Sequence of chain A:
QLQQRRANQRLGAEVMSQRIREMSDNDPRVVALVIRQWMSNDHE

These two protein chains interact to form a complex.

Sequence of chain B:
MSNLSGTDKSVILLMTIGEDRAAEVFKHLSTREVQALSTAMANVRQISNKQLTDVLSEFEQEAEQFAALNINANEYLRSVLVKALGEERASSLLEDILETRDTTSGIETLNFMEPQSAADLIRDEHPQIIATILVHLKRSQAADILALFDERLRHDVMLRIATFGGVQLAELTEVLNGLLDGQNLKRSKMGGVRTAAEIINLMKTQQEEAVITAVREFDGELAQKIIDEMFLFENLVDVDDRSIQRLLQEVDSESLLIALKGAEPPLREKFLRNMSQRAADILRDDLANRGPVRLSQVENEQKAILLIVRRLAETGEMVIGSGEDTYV

Contacts between the two chains:
Residue L13 in chain B interacts with residue I536 in chain A (closest heavy-atom distance 3.9 Å).
Residue L52 in chain B interacts with residue M532 in chain A (closest heavy-atom distance 3.7 Å).
Residue V25 in chain B interacts with residue P544 in chain A (closest heavy-atom distance 4.3 Å).
Residue F59 in chain B is in contact with residue I536 in chain A (closest heavy-atom distance 3.7 Å).
Residue V25 in chain B is in contact with residue V547 in chain A (closest heavy-atom distance 4.0 Å).
Residue I17 in chain B contacts residue S540 in chain A (closest heavy-atom distance 4.3 Å).
Residue H28 in chain B contacts residue A548 in chain A (closest heavy-atom distance 3.8 Å).
Residue K9 in chain B interacts with residue W554 in chain A (closest heavy-atom distance 3.2 Å).
Residue F66 in chain B contacts residue V546 in chain A (closest heavy-atom distance 3.3 Å).
Residue F66 in chain B contacts residue V550 in chain A (closest heavy-atom distance 3.8 Å).
Residue S5 in chain B contacts residue D558 in chain A (closest heavy-atom distance 2.4 Å).
Residue R21 in chain B contacts residue I536 in chain A (closest heavy-atom distance 3.9 Å).
Residue G6 in chain B is in contact with residue D558 in chain A (closest heavy-atom distance 2.6 Å).
Residue H28 in chain B contacts residue P544 in chain A (closest heavy-atom distance 4.2 Å).
Residue S10 in chain B contacts residue I551 in chain A (closest heavy-atom distance 3.3 Å).
Residue A63 in chain B contacts residue M539 in chain A (closest heavy-atom distance 3.5 Å).
Residue G6 in chain B contacts residue W554 in chain A (closest heavy-atom distance 3.7 Å).
Residue F59 in chain B interacts with residue V550 in chain A (closest heavy-atom distance 3.8 Å).
Residue N49 in chain B interacts with residue R521 in chain A (closest heavy-atom distance 3.1 Å).
Residue F59 in chain B interacts with residue W554 in chain A (closest heavy-atom distance 3.9 Å).
Residue I17 in chain B interacts with residue R537 in chain A (closest heavy-atom distance 4.1 Å).
Residue A68 in chain B contacts residue D543 in chain A (closest heavy-atom distance 4.2 Å).
Residue L56 in chain B contacts residue R535 in chain A (closest heavy-atom distance 3.5 Å).
Residue L56 in chain B interacts with residue M532 in chain A (closest heavy-atom distance 3.5 Å).
Residue S10 in chain B interacts with residue W554 in chain A (closest heavy-atom distance 3.1 Å).
Residue T16 in chain B is in contact with residue R537 in chain A (closest heavy-atom distance 4.0 Å).
Residue L13 in chain B contacts residue V547 in chain A (closest heavy-atom distance 3.7 Å).
Residue V25 in chain B contacts residue A548 in chain A (closest heavy-atom distance 4.0 Å).
Residue T53 in chain B is in contact with residue M532 in chain A (closest heavy-atom distance 3.9 Å).
Residue E33 in chain B contacts residue R552 in chain A (closest heavy-atom distance 3.0 Å).
Residue L56 in chain B interacts with residue I536 in chain A (closest heavy-atom distance 3.7 Å).
Residue H28 in chain B interacts with residue R552 in chain A (closest heavy-atom distance 3.3 Å).
Residue V55 in chain B interacts with residue W554 in chain A (closest heavy-atom distance 4.3 Å).
Residue H28 in chain B interacts with residue R545 in chain A (closest heavy-atom distance 3.6 Å).
Residue E60 in chain B contacts residue R535 in chain A (closest heavy-atom distance 3.2 Å).
Residue N70 in chain B is in contact with residue R545 in chain A (closest heavy-atom distance 2.7 Å).
Residue L29 in chain B contacts residue A548 in chain A (closest heavy-atom distance 3.7 Å).
Residue E24 in chain B is in contact with residue P544 in chain A (closest heavy-atom distance 3.4 Å).
Residue N72 in chain B contacts residue R545 in chain A (closest heavy-atom distance 3.0 Å).
Residue S10 in chain B contacts residue M555 in chain A (closest heavy-atom distance 4.0 Å).
Residue F59 in chain B is in contact with residue V547 in chain A (closest heavy-atom distance 3.9 Å).
Residue L37 in chain B contacts residue I551 in chain A (closest heavy-atom distance 4.0 Å).
Residue F59 in chain B interacts with residue M539 in chain A (closest heavy-atom distance 3.8 Å).
Residue L52 in chain B is in contact with residue A529 in chain A (closest heavy-atom distance 4.0 Å).
Residue V25 in chain B is in contact with residue I551 in chain A (closest heavy-atom distance 3.7 Å).
Residue N49 in chain B is in contact with residue Q525 in chain A (closest heavy-atom distance 3.2 Å).
Residue R21 in chain B interacts with residue D541 in chain A (closest heavy-atom distance 3.0 Å).
Residue L69 in chain B is in contact with residue D543 in chain A (closest heavy-atom distance 3.4 Å).
Residue R21 in chain B is in contact with residue S540 in chain A (closest heavy-atom distance 3.0 Å).
Residue T7 in chain B contacts residue D558 in chain A (closest heavy-atom distance 2.9 Å).
Residue G6 in chain B is in contact with residue M555 in chain A (closest heavy-atom distance 3.7 Å).
Residue N70 in chain B interacts with residue D543 in chain A (closest heavy-atom distance 2.6 Å).
Residue L14 in chain B contacts residue I551 in chain A (closest heavy-atom distance 4.1 Å).
Residue S30 in chain B is in contact with residue R552 in chain A (closest heavy-atom distance 4.2 Å).
Residue I71 in chain B contacts residue R545 in chain A (closest heavy-atom distance 3.2 Å).
Residue L29 in chain B interacts with residue R552 in chain A (closest heavy-atom distance 3.6 Å).
Residue T7 in chain B contacts residue M555 in chain A (closest heavy-atom distance 3.5 Å).
Residue E62 in chain B is in contact with residue V550 in chain A (closest heavy-atom distance 4.4 Å).
Residue L69 in chain B is in contact with residue N542 in chain A (closest heavy-atom distance 3.5 Å).
Residue R21 in chain B is in contact with residue R537 in chain A (closest heavy-atom distance 2.7 Å).